Sequence of protein 2:
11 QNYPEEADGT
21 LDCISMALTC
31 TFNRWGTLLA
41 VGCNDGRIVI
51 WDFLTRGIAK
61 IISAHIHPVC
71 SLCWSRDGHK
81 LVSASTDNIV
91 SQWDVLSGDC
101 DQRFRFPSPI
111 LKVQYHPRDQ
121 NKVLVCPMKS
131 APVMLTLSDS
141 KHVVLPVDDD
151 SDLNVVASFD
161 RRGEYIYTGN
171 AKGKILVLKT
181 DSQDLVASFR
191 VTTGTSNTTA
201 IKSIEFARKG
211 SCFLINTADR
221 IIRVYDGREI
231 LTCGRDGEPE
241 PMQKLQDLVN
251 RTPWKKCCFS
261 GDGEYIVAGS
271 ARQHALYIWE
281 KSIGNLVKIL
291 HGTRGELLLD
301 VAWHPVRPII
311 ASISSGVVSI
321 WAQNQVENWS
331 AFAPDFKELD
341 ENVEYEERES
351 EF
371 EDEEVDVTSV

This data describes a binding interaction between two proteins.

Residue-level contacts at the interface:
Residue E296 in protein 2 is in contact with residue T80 in protein 1 (closest heavy-atom distance 4.0 Å).
Residue R294 in protein 2 interacts with residue F78 in protein 1 (closest heavy-atom distance 3.3 Å).
Residue R294 in protein 2 interacts with residue K79 in protein 1 (closest heavy-atom distance 3.8 Å).
Residue G295 in protein 2 contacts residue K79 in protein 1 (closest heavy-atom distance 3.7 Å).
Residue T293 in protein 2 interacts with residue T80 in protein 1 (closest heavy-atom distance 4.2 Å).
Residue G295 in protein 2 contacts residue T80 in protein 1 (closest heavy-atom distance 3.0 Å).

Sequence of protein 1:
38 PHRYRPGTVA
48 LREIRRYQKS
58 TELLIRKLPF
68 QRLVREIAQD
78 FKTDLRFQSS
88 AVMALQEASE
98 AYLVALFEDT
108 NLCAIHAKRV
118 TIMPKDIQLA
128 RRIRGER